Sequence of protein 1:
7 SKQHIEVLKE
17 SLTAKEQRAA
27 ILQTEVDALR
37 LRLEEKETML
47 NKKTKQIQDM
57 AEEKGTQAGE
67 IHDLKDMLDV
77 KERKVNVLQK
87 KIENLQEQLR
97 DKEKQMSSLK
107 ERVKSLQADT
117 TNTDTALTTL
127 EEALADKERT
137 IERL

Sequence of protein 2:
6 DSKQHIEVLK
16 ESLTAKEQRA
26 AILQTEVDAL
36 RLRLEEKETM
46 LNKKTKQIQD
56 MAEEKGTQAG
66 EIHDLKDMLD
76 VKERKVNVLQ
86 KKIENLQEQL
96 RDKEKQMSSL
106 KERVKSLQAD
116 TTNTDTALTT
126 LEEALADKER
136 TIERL

Residue-level contacts at the interface:
Residue K49 in protein 2 contacts residue L46 in protein 1 (closest heavy-atom distance 3.6 Å).
Residue R108 in protein 2 contacts residue V109 in protein 1 (closest heavy-atom distance 3.5 Å).
Residue E127 in protein 2 is in contact with residue L123 in protein 1 (closest heavy-atom distance 3.5 Å).
Residue L74 in protein 2 interacts with residue M73 in protein 1 (closest heavy-atom distance 3.5 Å).
Residue L28 in protein 2 contacts residue Q29 in protein 1 (closest heavy-atom distance 3.6 Å).
Residue E31 in protein 2 contacts residue V32 in protein 1 (closest heavy-atom distance 3.1 Å).
Residue S17 in protein 2 is in contact with residue L18 in protein 1 (closest heavy-atom distance 3.5 Å).
Residue I67 in protein 2 is in contact with residue I67 in protein 1 (closest heavy-atom distance 3.5 Å).
Residue E66 in protein 2 is in contact with residue K71 in protein 1 (closest heavy-atom distance 3.0 Å).
Residue K60 in protein 2 is in contact with residue E59 in protein 1 (closest heavy-atom distance 3.3 Å).
Residue V32 in protein 2 is in contact with residue E31 in protein 1 (closest heavy-atom distance 3.2 Å).
Residue L74 in protein 2 contacts residue L74 in protein 1 (closest heavy-atom distance 3.6 Å).
Residue E59 in protein 2 interacts with residue K60 in protein 1 (closest heavy-atom distance 3.5 Å).
Residue T119 in protein 2 is in contact with residue D120 in protein 1 (closest heavy-atom distance 3.5 Å).
Residue A57 in protein 2 interacts with residue M56 in protein 1 (closest heavy-atom distance 3.2 Å).
Residue L91 in protein 2 contacts residue L95 in protein 1 (closest heavy-atom distance 3.6 Å).
Residue E78 in protein 2 is in contact with residue K77 in protein 1 (closest heavy-atom distance 2.9 Å).
Residue R108 in protein 2 is in contact with residue Q113 in protein 1 (closest heavy-atom distance 3.1 Å).
Residue Q29 in protein 2 contacts residue R24 in protein 1 (closest heavy-atom distance 3.5 Å).
Residue M56 in protein 2 is in contact with residue M56 in protein 1 (closest heavy-atom distance 3.4 Å).
Residue I137 in protein 2 is in contact with residue I137 in protein 1 (closest heavy-atom distance 3.4 Å).
Residue E127 in protein 2 contacts residue L126 in protein 1 (closest heavy-atom distance 3.5 Å).
Residue A64 in protein 2 contacts residue Q63 in protein 1 (closest heavy-atom distance 3.2 Å).
Residue M73 in protein 2 contacts residue L74 in protein 1 (closest heavy-atom distance 3.6 Å).
Residue L18 in protein 2 interacts with residue L18 in protein 1 (closest heavy-atom distance 3.5 Å).
Residue A25 in protein 2 is in contact with residue L28 in protein 1 (closest heavy-atom distance 3.3 Å).
Residue E134 in protein 2 interacts with residue L130 in protein 1 (closest heavy-atom distance 3.2 Å).
Residue I53 in protein 2 interacts with residue Q52 in protein 1 (closest heavy-atom distance 3.6 Å).
Residue E134 in protein 2 interacts with residue E134 in protein 1 (closest heavy-atom distance 3.2 Å).
Residue L35 in protein 2 is in contact with residue L39 in protein 1 (closest heavy-atom distance 3.4 Å).
Residue E43 in protein 2 interacts with residue K42 in protein 1 (closest heavy-atom distance 3.0 Å).
Residue L46 in protein 2 interacts with residue K42 in protein 1 (closest heavy-atom distance 3.4 Å).
Residue I53 in protein 2 is in contact with residue M56 in protein 1 (closest heavy-atom distance 3.2 Å).
Residue K42 in protein 2 contacts residue L39 in protein 1 (closest heavy-atom distance 3.4 Å).
Residue L123 in protein 2 is in contact with residue E127 in protein 1 (closest heavy-atom distance 3.4 Å).
Residue L123 in protein 2 contacts residue L123 in protein 1 (closest heavy-atom distance 3.6 Å).
Residue L70 in protein 2 is in contact with residue L70 in protein 1 (closest heavy-atom distance 3.6 Å).
Residue K49 in protein 2 interacts with residue T50 in protein 1 (closest heavy-atom distance 2.4 Å).
Residue L95 in protein 2 is in contact with residue L91 in protein 1 (closest heavy-atom distance 3.5 Å).
Residue K77 in protein 2 interacts with residue E78 in protein 1 (closest heavy-atom distance 3.0 Å).
Residue V32 in protein 2 interacts with residue V32 in protein 1 (closest heavy-atom distance 3.5 Å).
Residue K42 in protein 2 interacts with residue E43 in protein 1 (closest heavy-atom distance 2.5 Å).
Residue K98 in protein 2 interacts with residue E99 in protein 1 (closest heavy-atom distance 3.4 Å).
Residue I53 in protein 2 interacts with residue I53 in protein 1 (closest heavy-atom distance 3.5 Å).
Residue L105 in protein 2 interacts with residue K106 in protein 1 (closest heavy-atom distance 3.5 Å).
Residue L39 in protein 2 contacts residue L35 in protein 1 (closest heavy-atom distance 3.5 Å).
Residue L74 in protein 2 is in contact with residue K77 in protein 1 (closest heavy-atom distance 3.6 Å).
Residue M102 in protein 2 interacts with residue L105 in protein 1 (closest heavy-atom distance 3.6 Å).
Residue L105 in protein 2 interacts with residue M102 in protein 1 (closest heavy-atom distance 3.6 Å).
Residue R36 in protein 2 contacts residue E31 in protein 1 (closest heavy-atom distance 3.4 Å).
Residue D120 in protein 2 contacts residue D120 in protein 1 (closest heavy-atom distance 2.9 Å).
Residue T50 in protein 2 is in contact with residue K49 in protein 1 (closest heavy-atom distance 3.3 Å).
Residue M102 in protein 2 contacts residue Q101 in protein 1 (closest heavy-atom distance 3.5 Å).
Residue I11 in protein 2 is in contact with residue I11 in protein 1 (closest heavy-atom distance 3.5 Å).
Residue H10 in protein 2 contacts residue I11 in protein 1 (closest heavy-atom distance 3.3 Å).
Residue L28 in protein 2 contacts residue A25 in protein 1 (closest heavy-atom distance 3.3 Å).
Residue M56 in protein 2 contacts residue I53 in protein 1 (closest heavy-atom distance 3.5 Å).
Residue V81 in protein 2 is in contact with residue V81 in protein 1 (closest heavy-atom distance 3.6 Å).
Residue I88 in protein 2 contacts residue I88 in protein 1 (closest heavy-atom distance 3.5 Å).
Residue K60 in protein 2 interacts with residue Q63 in protein 1 (closest heavy-atom distance 3.1 Å).

The following describes two proteins that form a bound complex.